Interface contacts:
Residue I66 in chain B contacts residue L2 in chain A (closest heavy-atom distance 3.6 Å).
Residue K146 in chain B interacts with residue Y8 in chain A (closest heavy-atom distance 3.9 Å).
Residue Y159 in chain B contacts residue N3 in chain A (closest heavy-atom distance 3.3 Å).
Residue Y59 in chain B contacts residue E1 in chain A (closest heavy-atom distance 3.5 Å).
Residue Y171 in chain B contacts residue E1 in chain A (closest heavy-atom distance 2.8 Å).
Residue L95 in chain B interacts with residue M9 in chain A (closest heavy-atom distance 3.9 Å).
Residue T143 in chain B contacts residue M9 in chain A (closest heavy-atom distance 2.8 Å).
Residue N80 in chain B contacts residue Y8 in chain A (closest heavy-atom distance 3.7 Å).
Residue W147 in chain B is in contact with residue Y8 in chain A (closest heavy-atom distance 3.7 Å).
Residue S24 in chain B contacts residue L2 in chain A (closest heavy-atom distance 3.6 Å).
Residue Y99 in chain B is in contact with residue N3 in chain A (closest heavy-atom distance 3.0 Å).
Residue L81 in chain B is in contact with residue M9 in chain A (closest heavy-atom distance 3.6 Å).
Residue N63 in chain B is in contact with residue L2 in chain A (closest heavy-atom distance 3.0 Å).
Residue T73 in chain B interacts with residue Y8 in chain A (closest heavy-atom distance 3.9 Å).
Residue I66 in chain B interacts with residue R4 in chain A (closest heavy-atom distance 3.5 Å).
Residue F36 in chain B contacts residue L2 in chain A (closest heavy-atom distance 3.9 Å).
Residue D74 in chain B contacts residue K5 in chain A (closest heavy-atom distance 2.9 Å).
Residue T73 in chain B contacts residue K5 in chain A (closest heavy-atom distance 2.8 Å).
Residue I66 in chain B is in contact with residue N3 in chain A (closest heavy-atom distance 3.6 Å).
Residue K146 in chain B contacts residue I7 in chain A (closest heavy-atom distance 4.4 Å).
Residue N80 in chain B interacts with residue M9 in chain A (closest heavy-atom distance 2.9 Å).
Residue Y84 in chain B contacts residue M9 in chain A (closest heavy-atom distance 2.6 Å).
Residue I66 in chain B is in contact with residue E1 in chain A (closest heavy-atom distance 4.2 Å).
Residue F67 in chain B interacts with residue L2 in chain A (closest heavy-atom distance 3.7 Å).
Residue N70 in chain B is in contact with residue K5 in chain A (closest heavy-atom distance 2.8 Å).
Residue T73 in chain B contacts residue I7 in chain A (closest heavy-atom distance 4.0 Å).
Residue W147 in chain B is in contact with residue M9 in chain A (closest heavy-atom distance 3.7 Å).
Residue T69 in chain B is in contact with residue K5 in chain A (closest heavy-atom distance 4.0 Å).
Residue R62 in chain B interacts with residue R4 in chain A (closest heavy-atom distance 4.2 Å).
Residue T73 in chain B contacts residue M6 in chain A (closest heavy-atom distance 4.0 Å).
Residue S77 in chain B is in contact with residue M9 in chain A (closest heavy-atom distance 2.9 Å).
Residue E76 in chain B contacts residue Y8 in chain A (closest heavy-atom distance 3.4 Å).
Residue V152 in chain B contacts residue I7 in chain A (closest heavy-atom distance 3.6 Å).
Residue T163 in chain B is in contact with residue E1 in chain A (closest heavy-atom distance 3.7 Å).
Residue W147 in chain B contacts residue I7 in chain A (closest heavy-atom distance 3.1 Å).
Residue Y99 in chain B is in contact with residue K5 in chain A (closest heavy-atom distance 4.3 Å).
Residue Y123 in chain B is in contact with residue M9 in chain A (closest heavy-atom distance 3.9 Å).
Residue D9 in chain B contacts residue K5 in chain A (closest heavy-atom distance 2.8 Å).
Residue Y99 in chain B contacts residue L2 in chain A (closest heavy-atom distance 3.4 Å).
Residue R62 in chain B interacts with residue E1 in chain A (closest heavy-atom distance 2.7 Å).
Residue I124 in chain B interacts with residue M9 in chain A (closest heavy-atom distance 4.1 Å).
Residue Y7 in chain B interacts with residue E1 in chain A (closest heavy-atom distance 2.9 Å).
Residue N70 in chain B contacts residue N3 in chain A (closest heavy-atom distance 2.9 Å).
Residue T69 in chain B is in contact with residue M6 in chain A (closest heavy-atom distance 4.2 Å).
Residue Y159 in chain B contacts residue L2 in chain A (closest heavy-atom distance 3.6 Å).
Residue A150 in chain B contacts residue I7 in chain A (closest heavy-atom distance 3.9 Å).
Residue M5 in chain B contacts residue E1 in chain A (closest heavy-atom distance 4.1 Å).
Residue S77 in chain B contacts residue Y8 in chain A (closest heavy-atom distance 3.7 Å).
Residue F22 in chain B interacts with residue K5 in chain A (closest heavy-atom distance 4.0 Å).
Residue Y159 in chain B contacts residue E1 in chain A (closest heavy-atom distance 2.6 Å).
Residue W167 in chain B is in contact with residue E1 in chain A (closest heavy-atom distance 3.6 Å).
Residue K146 in chain B interacts with residue M9 in chain A (closest heavy-atom distance 3.1 Å).
Residue N70 in chain B interacts with residue R4 in chain A (closest heavy-atom distance 3.8 Å).
Residue S97 in chain B interacts with residue K5 in chain A (closest heavy-atom distance 2.8 Å).
Residue Y7 in chain B is in contact with residue L2 in chain A (closest heavy-atom distance 3.4 Å).
Residue F33 in chain B is in contact with residue E1 in chain A (closest heavy-atom distance 4.5 Å).
Residue Y116 in chain B contacts residue M9 in chain A (closest heavy-atom distance 3.1 Å).
Residue N63 in chain B interacts with residue E1 in chain A (closest heavy-atom distance 2.9 Å).
Residue D156 in chain B interacts with residue N3 in chain A (closest heavy-atom distance 3.1 Å).
Residue Y116 in chain B is in contact with residue K5 in chain A (closest heavy-atom distance 3.0 Å).

Sequence of chain A:
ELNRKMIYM

These two protein chains interact to form a complex.

Sequence of chain B:
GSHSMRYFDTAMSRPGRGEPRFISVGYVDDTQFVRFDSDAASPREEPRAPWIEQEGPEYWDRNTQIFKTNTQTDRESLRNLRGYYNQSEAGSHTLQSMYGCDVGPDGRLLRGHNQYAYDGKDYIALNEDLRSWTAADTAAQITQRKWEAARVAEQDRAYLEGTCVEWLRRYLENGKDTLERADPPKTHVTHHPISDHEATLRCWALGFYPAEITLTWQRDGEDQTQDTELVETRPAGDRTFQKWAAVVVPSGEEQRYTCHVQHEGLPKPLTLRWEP